This data describes a binding interaction between two proteins.

Sequence of protein 2:
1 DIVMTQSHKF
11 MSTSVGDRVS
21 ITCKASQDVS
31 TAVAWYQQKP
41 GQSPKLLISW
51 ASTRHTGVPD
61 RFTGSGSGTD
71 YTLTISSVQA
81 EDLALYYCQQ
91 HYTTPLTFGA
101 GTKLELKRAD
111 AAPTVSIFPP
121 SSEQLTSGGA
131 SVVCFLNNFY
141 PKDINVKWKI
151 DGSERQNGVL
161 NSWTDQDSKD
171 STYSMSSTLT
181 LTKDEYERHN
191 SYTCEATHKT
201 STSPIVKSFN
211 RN

Interface contacts:
Residue H91 in protein 2 interacts with residue T39 in protein 1 (closest heavy-atom distance 3.3 Å).
Residue W50 in protein 2 is in contact with residue Y36 in protein 1 (closest heavy-atom distance 4.6 Å).
Residue A32 in protein 2 is in contact with residue A74 in protein 1 (closest heavy-atom distance 4.3 Å).
Residue H91 in protein 2 contacts residue T37 in protein 1 (closest heavy-atom distance 4.8 Å).
Residue T31 in protein 2 interacts with residue N75 in protein 1 (closest heavy-atom distance 4.6 Å).
Residue W50 in protein 2 interacts with residue Q35 in protein 1 (closest heavy-atom distance 4.4 Å).
Residue T94 in protein 2 is in contact with residue T39 in protein 1 (closest heavy-atom distance 3.8 Å).
Residue Y92 in protein 2 contacts residue A74 in protein 1 (closest heavy-atom distance 2.8 Å).
Residue Y92 in protein 2 is in contact with residue A72 in protein 1 (closest heavy-atom distance 3.8 Å).
Residue W50 in protein 2 is in contact with residue T37 in protein 1 (closest heavy-atom distance 3.6 Å).
Residue S30 in protein 2 is in contact with residue N75 in protein 1 (closest heavy-atom distance 2.6 Å).
Residue W50 in protein 2 interacts with residue A74 in protein 1 (closest heavy-atom distance 3.9 Å).
Residue T93 in protein 2 interacts with residue T39 in protein 1 (closest heavy-atom distance 3.7 Å).
Residue W50 in protein 2 interacts with residue N75 in protein 1 (closest heavy-atom distance 3.6 Å).
Residue T93 in protein 2 interacts with residue A72 in protein 1 (closest heavy-atom distance 3.0 Å).
Residue Y92 in protein 2 contacts residue T73 in protein 1 (closest heavy-atom distance 3.1 Å).
Residue Y92 in protein 2 is in contact with residue T39 in protein 1 (closest heavy-atom distance 3.2 Å).
Residue T93 in protein 2 contacts residue T73 in protein 1 (closest heavy-atom distance 4.0 Å).
Residue T94 in protein 2 is in contact with residue A72 in protein 1 (closest heavy-atom distance 4.8 Å).
Residue S30 in protein 2 is in contact with residue A74 in protein 1 (closest heavy-atom distance 4.4 Å).
Residue H91 in protein 2 contacts residue A74 in protein 1 (closest heavy-atom distance 3.5 Å).

Sequence of protein 1:
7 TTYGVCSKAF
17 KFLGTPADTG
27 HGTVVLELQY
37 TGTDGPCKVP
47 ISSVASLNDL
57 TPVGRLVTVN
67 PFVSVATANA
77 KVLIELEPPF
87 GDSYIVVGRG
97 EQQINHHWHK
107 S